These two protein chains interact to form a complex.

Sequence of chain B:
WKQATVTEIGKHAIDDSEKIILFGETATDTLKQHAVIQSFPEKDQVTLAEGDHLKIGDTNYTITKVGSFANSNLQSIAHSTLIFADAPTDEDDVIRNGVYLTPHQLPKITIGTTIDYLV

Residue-level contacts at the interface:
Residue N80 in chain B interacts with residue I84 in chain A (closest heavy-atom distance 3.7 Å).
Residue I28 in chain B contacts residue L38 in chain A (closest heavy-atom distance 4.3 Å).
Residue F30 in chain B contacts residue F30 in chain A (closest heavy-atom distance 3.7 Å).
Residue N80 in chain B is in contact with residue A34 in chain A (closest heavy-atom distance 5.0 Å).
Residue F76 in chain B is in contact with residue T33 in chain A (closest heavy-atom distance 3.4 Å).
Residue T33 in chain B is in contact with residue R103 in chain A (closest heavy-atom distance 4.5 Å).
Residue N104 in chain B is in contact with residue A34 in chain A (closest heavy-atom distance 4.3 Å).
Residue L38 in chain B is in contact with residue H86 in chain A (closest heavy-atom distance 4.1 Å).
Residue E32 in chain B contacts residue R103 in chain A (closest heavy-atom distance 3.2 Å).
Residue T37 in chain B is in contact with residue I28 in chain A (closest heavy-atom distance 4.2 Å).
Residue T35 in chain B contacts residue I28 in chain A (closest heavy-atom distance 3.8 Å).
Residue T33 in chain B contacts residue F76 in chain A (closest heavy-atom distance 3.6 Å).
Residue L38 in chain B interacts with residue I28 in chain A (closest heavy-atom distance 3.9 Å).
Residue T35 in chain B contacts residue I102 in chain A (closest heavy-atom distance 3.7 Å).
Residue H41 in chain B is in contact with residue H41 in chain A (closest heavy-atom distance 2.8 Å).
Residue H86 in chain B is in contact with residue A34 in chain A (closest heavy-atom distance 3.6 Å).
Residue N104 in chain B is in contact with residue T35 in chain A (closest heavy-atom distance 3.2 Å).
Residue F30 in chain B interacts with residue H86 in chain A (closest heavy-atom distance 3.8 Å).
Residue I84 in chain B contacts residue I84 in chain A (closest heavy-atom distance 3.8 Å).
Residue H86 in chain B interacts with residue T33 in chain A (closest heavy-atom distance 4.6 Å).
Residue H41 in chain B is in contact with residue T37 in chain A (closest heavy-atom distance 3.4 Å).
Residue I84 in chain B is in contact with residue H86 in chain A (closest heavy-atom distance 4.3 Å).
Residue S83 in chain B is in contact with residue S83 in chain A (closest heavy-atom distance 2.4 Å).
Residue I84 in chain B contacts residue F30 in chain A (closest heavy-atom distance 4.4 Å).
Residue H41 in chain B is in contact with residue L38 in chain A (closest heavy-atom distance 4.1 Å).
Residue F30 in chain B is in contact with residue L38 in chain A (closest heavy-atom distance 3.7 Å).
Residue T33 in chain B interacts with residue H86 in chain A (closest heavy-atom distance 4.5 Å).
Residue S83 in chain B contacts residue I84 in chain A (closest heavy-atom distance 3.7 Å).
Residue I28 in chain B contacts residue T37 in chain A (closest heavy-atom distance 3.9 Å).
Residue S79 in chain B interacts with residue I84 in chain A (closest heavy-atom distance 4.0 Å).
Residue I84 in chain B is in contact with residue N80 in chain A (closest heavy-atom distance 3.7 Å).
Residue Q40 in chain B contacts residue H41 in chain A (closest heavy-atom distance 3.5 Å).
Residue R103 in chain B is in contact with residue E32 in chain A (closest heavy-atom distance 3.5 Å).
Residue H41 in chain B interacts with residue Q40 in chain A (closest heavy-atom distance 3.7 Å).
Residue T35 in chain B is in contact with residue T88 in chain A (closest heavy-atom distance 3.7 Å).
Residue L38 in chain B is in contact with residue H41 in chain A (closest heavy-atom distance 4.2 Å).
Residue N104 in chain B contacts residue T33 in chain A (closest heavy-atom distance 3.3 Å).
Residue L38 in chain B contacts residue F30 in chain A (closest heavy-atom distance 3.6 Å).
Residue T35 in chain B interacts with residue N104 in chain A (closest heavy-atom distance 4.5 Å).
Residue H86 in chain B interacts with residue F30 in chain A (closest heavy-atom distance 5.0 Å).
Residue L38 in chain B interacts with residue L38 in chain A (closest heavy-atom distance 3.9 Å).
Residue S87 in chain B is in contact with residue T35 in chain A (closest heavy-atom distance 4.6 Å).
Residue T88 in chain B is in contact with residue T35 in chain A (closest heavy-atom distance 2.6 Å).
Residue N80 in chain B contacts residue T33 in chain A (closest heavy-atom distance 2.8 Å).
Residue S83 in chain B is in contact with residue N80 in chain A (closest heavy-atom distance 4.0 Å).
Residue T33 in chain B contacts residue N104 in chain A (closest heavy-atom distance 3.8 Å).
Residue T33 in chain B is in contact with residue N80 in chain A (closest heavy-atom distance 2.9 Å).
Residue S83 in chain B interacts with residue S79 in chain A (closest heavy-atom distance 4.6 Å).
Residue T37 in chain B contacts residue H41 in chain A (closest heavy-atom distance 3.1 Å).
Residue R103 in chain B interacts with residue T33 in chain A (closest heavy-atom distance 3.7 Å).
Residue H86 in chain B interacts with residue L38 in chain A (closest heavy-atom distance 3.4 Å).
Residue I28 in chain B interacts with residue T35 in chain A (closest heavy-atom distance 3.5 Å).
Residue H86 in chain B interacts with residue T35 in chain A (closest heavy-atom distance 3.0 Å).

Sequence of chain A:
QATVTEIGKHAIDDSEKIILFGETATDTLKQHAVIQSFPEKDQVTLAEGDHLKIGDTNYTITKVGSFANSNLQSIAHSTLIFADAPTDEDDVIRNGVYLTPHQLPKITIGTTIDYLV